The following describes two proteins that form a bound complex.

Sequence of protein 1:
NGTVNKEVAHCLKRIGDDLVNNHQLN

Sequence of protein 2:
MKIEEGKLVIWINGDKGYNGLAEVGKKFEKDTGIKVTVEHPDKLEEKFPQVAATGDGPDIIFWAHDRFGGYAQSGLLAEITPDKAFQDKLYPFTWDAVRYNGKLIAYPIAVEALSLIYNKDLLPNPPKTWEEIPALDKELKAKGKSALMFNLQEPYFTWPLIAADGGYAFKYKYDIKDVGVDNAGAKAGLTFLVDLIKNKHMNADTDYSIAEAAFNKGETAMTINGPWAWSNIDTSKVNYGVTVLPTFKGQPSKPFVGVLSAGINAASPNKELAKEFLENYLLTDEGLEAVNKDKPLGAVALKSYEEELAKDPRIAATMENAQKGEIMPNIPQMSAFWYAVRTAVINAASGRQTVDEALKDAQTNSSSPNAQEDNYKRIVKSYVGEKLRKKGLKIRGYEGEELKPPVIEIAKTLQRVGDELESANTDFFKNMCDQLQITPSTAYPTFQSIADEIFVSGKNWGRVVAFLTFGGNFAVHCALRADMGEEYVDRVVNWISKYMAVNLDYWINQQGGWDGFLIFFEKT

Contacts between the two chains:
Residue F528 in protein 2 contacts residue L21 in protein 1 (closest heavy-atom distance 4.1 Å).
Residue M439 in protein 2 interacts with residue L14 in protein 1 (closest heavy-atom distance 4.6 Å).
Residue I457 in protein 2 interacts with residue A11 in protein 1 (closest heavy-atom distance 3.6 Å).
Residue F436 in protein 2 interacts with residue I17 in protein 1 (closest heavy-atom distance 4.0 Å).
Residue E427 in protein 2 contacts residue H25 in protein 1 (closest heavy-atom distance 3.0 Å).
Residue R470 in protein 2 is in contact with residue D19 in protein 1 (closest heavy-atom distance 2.9 Å).
Residue W468 in protein 2 contacts residue V22 in protein 1 (closest heavy-atom distance 4.1 Å).
Residue V424 in protein 2 contacts residue H25 in protein 1 (closest heavy-atom distance 4.3 Å).
Residue F436 in protein 2 is in contact with residue L14 in protein 1 (closest heavy-atom distance 3.9 Å).
Residue L428 in protein 2 contacts residue L21 in protein 1 (closest heavy-atom distance 4.0 Å).
Residue L428 in protein 2 interacts with residue G18 in protein 1 (closest heavy-atom distance 4.2 Å).
Residue E529 in protein 2 contacts residue N28 in protein 1 (closest heavy-atom distance 3.6 Å).
Residue F527 in protein 2 contacts residue Q26 in protein 1 (closest heavy-atom distance 3.6 Å).
Residue F527 in protein 2 interacts with residue H25 in protein 1 (closest heavy-atom distance 3.9 Å).
Residue L443 in protein 2 is in contact with residue V10 in protein 1 (closest heavy-atom distance 3.5 Å).
Residue R470 in protein 2 is in contact with residue G18 in protein 1 (closest heavy-atom distance 4.1 Å).
Residue G469 in protein 2 is in contact with residue G18 in protein 1 (closest heavy-atom distance 3.4 Å).
Residue L443 in protein 2 interacts with residue N7 in protein 1 (closest heavy-atom distance 3.7 Å).
Residue V424 in protein 2 contacts residue L21 in protein 1 (closest heavy-atom distance 3.9 Å).
Residue A473 in protein 2 contacts residue G18 in protein 1 (closest heavy-atom distance 4.0 Å).
Residue N467 in protein 2 contacts residue V22 in protein 1 (closest heavy-atom distance 3.2 Å).
Residue Q442 in protein 2 contacts residue E9 in protein 1 (closest heavy-atom distance 3.8 Å).
Residue T476 in protein 2 interacts with residue L14 in protein 1 (closest heavy-atom distance 4.8 Å).
Residue M439 in protein 2 contacts residue V10 in protein 1 (closest heavy-atom distance 4.0 Å).
Residue G469 in protein 2 interacts with residue L21 in protein 1 (closest heavy-atom distance 4.3 Å).
Residue T453 in protein 2 interacts with residue N7 in protein 1 (closest heavy-atom distance 3.7 Å).
Residue F435 in protein 2 interacts with residue I17 in protein 1 (closest heavy-atom distance 3.6 Å).
Residue N432 in protein 2 contacts residue I17 in protein 1 (closest heavy-atom distance 3.6 Å).
Residue F435 in protein 2 contacts residue L14 in protein 1 (closest heavy-atom distance 4.0 Å).
Residue L443 in protein 2 interacts with residue V6 in protein 1 (closest heavy-atom distance 4.2 Å).
Residue F528 in protein 2 is in contact with residue H25 in protein 1 (closest heavy-atom distance 3.6 Å).
Residue F527 in protein 2 is in contact with residue V22 in protein 1 (closest heavy-atom distance 4.0 Å).
Residue R470 in protein 2 is in contact with residue K15 in protein 1 (closest heavy-atom distance 3.6 Å).
Residue F435 in protein 2 is in contact with residue V10 in protein 1 (closest heavy-atom distance 3.8 Å).
Residue I457 in protein 2 is in contact with residue V10 in protein 1 (closest heavy-atom distance 4.2 Å).
Residue R423 in protein 2 contacts residue H25 in protein 1 (closest heavy-atom distance 4.6 Å).
Residue I457 in protein 2 is in contact with residue N7 in protein 1 (closest heavy-atom distance 3.6 Å).
Residue E460 in protein 2 is in contact with residue H12 in protein 1 (closest heavy-atom distance 3.1 Å).
Residue I457 in protein 2 interacts with residue L14 in protein 1 (closest heavy-atom distance 4.1 Å).
Residue E460 in protein 2 is in contact with residue K8 in protein 1 (closest heavy-atom distance 3.8 Å).
Residue N467 in protein 2 interacts with residue D19 in protein 1 (closest heavy-atom distance 3.0 Å).
Residue S464 in protein 2 contacts residue K15 in protein 1 (closest heavy-atom distance 3.6 Å).
Residue L428 in protein 2 interacts with residue I17 in protein 1 (closest heavy-atom distance 3.2 Å).
Residue E460 in protein 2 interacts with residue A11 in protein 1 (closest heavy-atom distance 3.5 Å).
Residue E427 in protein 2 contacts residue L21 in protein 1 (closest heavy-atom distance 3.4 Å).
Residue S456 in protein 2 contacts residue N7 in protein 1 (closest heavy-atom distance 3.9 Å).
Residue A473 in protein 2 is in contact with residue L14 in protein 1 (closest heavy-atom distance 3.6 Å).
Residue G469 in protein 2 is in contact with residue V22 in protein 1 (closest heavy-atom distance 3.0 Å).
Residue F527 in protein 2 is in contact with residue N28 in protein 1 (closest heavy-atom distance 3.5 Å).
Residue I461 in protein 2 contacts residue A11 in protein 1 (closest heavy-atom distance 4.0 Å).
Residue I526 in protein 2 is in contact with residue N28 in protein 1 (closest heavy-atom distance 2.9 Å).
Residue F477 in protein 2 is in contact with residue L14 in protein 1 (closest heavy-atom distance 3.8 Å).
Residue I461 in protein 2 interacts with residue L14 in protein 1 (closest heavy-atom distance 3.9 Å).
Residue V472 in protein 2 interacts with residue L21 in protein 1 (closest heavy-atom distance 3.8 Å).
Residue Q442 in protein 2 contacts residue V10 in protein 1 (closest heavy-atom distance 4.0 Å).
Residue F435 in protein 2 contacts residue C13 in protein 1 (closest heavy-atom distance 3.9 Å).
Residue R470 in protein 2 is in contact with residue V22 in protein 1 (closest heavy-atom distance 4.8 Å).
Residue Q442 in protein 2 contacts residue V6 in protein 1 (closest heavy-atom distance 3.8 Å).
Residue N467 in protein 2 is in contact with residue G18 in protein 1 (closest heavy-atom distance 4.3 Å).
Residue I461 in protein 2 interacts with residue K15 in protein 1 (closest heavy-atom distance 3.9 Å).